Sequence of the first protein:
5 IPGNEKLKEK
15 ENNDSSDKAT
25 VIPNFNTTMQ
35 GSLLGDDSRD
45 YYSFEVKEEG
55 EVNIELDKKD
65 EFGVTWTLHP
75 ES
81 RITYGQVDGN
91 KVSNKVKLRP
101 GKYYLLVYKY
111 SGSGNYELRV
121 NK

Sequence of the second protein:
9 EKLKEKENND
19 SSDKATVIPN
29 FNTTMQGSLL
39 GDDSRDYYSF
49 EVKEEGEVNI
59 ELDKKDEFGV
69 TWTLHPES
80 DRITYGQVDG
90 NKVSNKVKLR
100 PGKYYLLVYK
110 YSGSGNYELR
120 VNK

The following describes two proteins that form a bound complex.

Contacts between the two chains:
Residue Y84 in the first protein contacts residue G85 in the second protein (closest heavy-atom distance 2.6 Å).
Residue L106 in the first protein contacts residue Y110 in the second protein (closest heavy-atom distance 4.3 Å).
Residue Y110 in the first protein interacts with residue T71 in the second protein (closest heavy-atom distance 4.8 Å).
Residue Y110 in the first protein interacts with residue H73 in the second protein (closest heavy-atom distance 3.5 Å).
Residue I82 in the first protein is in contact with residue Y110 in the second protein (closest heavy-atom distance 3.2 Å).
Residue Y108 in the first protein contacts residue Y108 in the second protein (closest heavy-atom distance 3.1 Å).
Residue S111 in the first protein interacts with residue H73 in the second protein (closest heavy-atom distance 4.7 Å).
Residue Y110 in the first protein interacts with residue S20 in the second protein (closest heavy-atom distance 4.7 Å).
Residue T71 in the first protein contacts residue Y108 in the second protein (closest heavy-atom distance 2.8 Å).
Residue Y110 in the first protein interacts with residue R43 in the second protein (closest heavy-atom distance 4.5 Å).
Residue V87 in the first protein contacts residue Y84 in the second protein (closest heavy-atom distance 4.0 Å).
Residue R43 in the first protein contacts residue S42 in the second protein (closest heavy-atom distance 3.3 Å).
Residue T71 in the first protein interacts with residue Y110 in the second protein (closest heavy-atom distance 4.6 Å).
Residue R43 in the first protein contacts residue Y110 in the second protein (closest heavy-atom distance 4.7 Å).
Residue Y108 in the first protein contacts residue T71 in the second protein (closest heavy-atom distance 2.7 Å).
Residue Y84 in the first protein is in contact with residue T69 in the second protein (closest heavy-atom distance 2.9 Å).
Residue I82 in the first protein contacts residue T69 in the second protein (closest heavy-atom distance 4.4 Å).
Residue I82 in the first protein interacts with residue V87 in the second protein (closest heavy-atom distance 3.9 Å).
Residue T69 in the first protein contacts residue Y84 in the second protein (closest heavy-atom distance 2.9 Å).
Residue Q86 in the first protein contacts residue Y84 in the second protein (closest heavy-atom distance 4.7 Å).
Residue L106 in the first protein interacts with residue K109 in the second protein (closest heavy-atom distance 3.8 Å).
Residue T69 in the first protein contacts residue I82 in the second protein (closest heavy-atom distance 4.4 Å).
Residue H73 in the first protein contacts residue Y110 in the second protein (closest heavy-atom distance 3.5 Å).
Residue G89 in the first protein contacts residue D80 in the second protein (closest heavy-atom distance 2.9 Å).
Residue Y45 in the first protein interacts with residue Y110 in the second protein (closest heavy-atom distance 2.4 Å).
Residue Y110 in the first protein is in contact with residue Y45 in the second protein (closest heavy-atom distance 2.7 Å).
Residue Y108 in the first protein is in contact with residue Y84 in the second protein (closest heavy-atom distance 4.1 Å).
Residue R43 in the first protein contacts residue K109 in the second protein (closest heavy-atom distance 2.8 Å).
Residue Y84 in the first protein interacts with residue V87 in the second protein (closest heavy-atom distance 4.0 Å).
Residue V87 in the first protein interacts with residue D80 in the second protein (closest heavy-atom distance 3.6 Å).
Residue G85 in the first protein interacts with residue Y84 in the second protein (closest heavy-atom distance 2.6 Å).
Residue Y84 in the first protein interacts with residue Q86 in the second protein (closest heavy-atom distance 4.0 Å).
Residue R43 in the first protein is in contact with residue R43 in the second protein (closest heavy-atom distance 4.3 Å).
Residue S111 in the first protein interacts with residue Y45 in the second protein (closest heavy-atom distance 4.7 Å).
Residue S42 in the first protein is in contact with residue R43 in the second protein (closest heavy-atom distance 3.2 Å).
Residue D88 in the first protein contacts residue D80 in the second protein (closest heavy-atom distance 3.7 Å).
Residue H73 in the first protein contacts residue S111 in the second protein (closest heavy-atom distance 4.0 Å).
Residue K109 in the first protein interacts with residue R43 in the second protein (closest heavy-atom distance 2.8 Å).
Residue K62 in the first protein interacts with residue D80 in the second protein (closest heavy-atom distance 4.8 Å).
Residue Y84 in the first protein is in contact with residue Y108 in the second protein (closest heavy-atom distance 4.1 Å).
Residue L106 in the first protein contacts residue Y108 in the second protein (closest heavy-atom distance 4.1 Å).
Residue V87 in the first protein contacts residue I82 in the second protein (closest heavy-atom distance 3.9 Å).
Residue Y84 in the first protein interacts with residue Y84 in the second protein (closest heavy-atom distance 3.5 Å).
Residue Y110 in the first protein interacts with residue I82 in the second protein (closest heavy-atom distance 3.6 Å).
Residue K109 in the first protein is in contact with residue L106 in the second protein (closest heavy-atom distance 3.9 Å).
Residue Y45 in the first protein interacts with residue S111 in the second protein (closest heavy-atom distance 4.6 Å).
Residue Y110 in the first protein is in contact with residue L106 in the second protein (closest heavy-atom distance 4.2 Å).
Residue Y108 in the first protein contacts residue R43 in the second protein (closest heavy-atom distance 4.0 Å).
Residue Y108 in the first protein interacts with residue L106 in the second protein (closest heavy-atom distance 3.9 Å).